Sequence of the second protein:
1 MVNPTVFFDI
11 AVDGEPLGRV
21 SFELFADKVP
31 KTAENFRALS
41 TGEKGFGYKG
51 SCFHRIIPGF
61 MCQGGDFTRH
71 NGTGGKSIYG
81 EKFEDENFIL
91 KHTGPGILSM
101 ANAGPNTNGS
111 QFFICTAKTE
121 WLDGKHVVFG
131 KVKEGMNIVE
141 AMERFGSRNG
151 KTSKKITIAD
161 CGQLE

Interface contacts:
Residue R55 in the second protein interacts with residue V9 in the first protein (closest heavy-atom distance 3.6 Å).

Sequence of the first protein:
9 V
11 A

These two protein chains interact to form a complex.